Sequence of the first protein:
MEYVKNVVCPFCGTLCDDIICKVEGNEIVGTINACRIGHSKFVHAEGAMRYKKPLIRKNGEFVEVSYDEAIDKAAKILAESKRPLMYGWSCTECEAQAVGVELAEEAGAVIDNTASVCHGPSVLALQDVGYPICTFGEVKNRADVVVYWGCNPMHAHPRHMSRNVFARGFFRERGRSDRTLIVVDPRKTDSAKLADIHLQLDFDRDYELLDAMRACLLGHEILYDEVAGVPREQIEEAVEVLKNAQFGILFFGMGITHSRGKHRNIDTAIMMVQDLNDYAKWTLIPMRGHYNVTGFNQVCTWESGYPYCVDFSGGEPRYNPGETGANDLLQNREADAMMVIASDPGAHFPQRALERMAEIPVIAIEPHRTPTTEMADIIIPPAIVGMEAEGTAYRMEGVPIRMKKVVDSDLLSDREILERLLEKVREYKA

The following describes two proteins that form a bound complex.

Contacts between the two chains:
Residue R168 in the first protein contacts residue G34 in the second protein (closest heavy-atom distance 3.6 Å).
Residue A167 in the first protein contacts residue G34 in the second protein (closest heavy-atom distance 3.4 Å).
Residue C35 in the first protein contacts residue H13 in the second protein (closest heavy-atom distance 3.7 Å).
Residue M154 in the first protein is in contact with residue P72 in the second protein (closest heavy-atom distance 3.8 Å).
Residue K140 in the first protein contacts residue G34 in the second protein (closest heavy-atom distance 2.9 Å).
Residue T31 in the first protein interacts with residue E49 in the second protein (closest heavy-atom distance 3.8 Å).
Residue H39 in the first protein interacts with residue G51 in the second protein (closest heavy-atom distance 3.8 Å).
Residue K22 in the first protein interacts with residue D50 in the second protein (closest heavy-atom distance 3.0 Å).
Residue P158 in the first protein is in contact with residue C15 in the second protein (closest heavy-atom distance 3.1 Å).
Residue M154 in the first protein contacts residue C15 in the second protein (closest heavy-atom distance 3.7 Å).
Residue M154 in the first protein contacts residue N17 in the second protein (closest heavy-atom distance 3.8 Å).
Residue S162 in the first protein interacts with residue C15 in the second protein (closest heavy-atom distance 3.0 Å).
Residue A167 in the first protein is in contact with residue I20 in the second protein (closest heavy-atom distance 3.9 Å).
Residue I32 in the first protein interacts with residue V48 in the second protein (closest heavy-atom distance 3.5 Å).
Residue S162 in the first protein interacts with residue N17 in the second protein (closest heavy-atom distance 3.5 Å).
Residue H39 in the first protein contacts residue D50 in the second protein (closest heavy-atom distance 3.4 Å).
Residue R159 in the first protein contacts residue G37 in the second protein (closest heavy-atom distance 3.4 Å).
Residue F166 in the first protein interacts with residue N17 in the second protein (closest heavy-atom distance 3.5 Å).
Residue N6 in the first protein is in contact with residue T39 in the second protein (closest heavy-atom distance 3.7 Å).
Residue S162 in the first protein interacts with residue I20 in the second protein (closest heavy-atom distance 3.9 Å).
Residue A34 in the first protein interacts with residue G51 in the second protein (closest heavy-atom distance 3.5 Å).
Residue H155 in the first protein contacts residue H13 in the second protein (closest heavy-atom distance 3.6 Å).
Residue L194 in the first protein interacts with residue S70 in the second protein (closest heavy-atom distance 3.8 Å).
Residue M154 in the first protein is in contact with residue H13 in the second protein (closest heavy-atom distance 2.8 Å).
Residue R168 in the first protein is in contact with residue A21 in the second protein (closest heavy-atom distance 3.2 Å).
Residue C35 in the first protein contacts residue G14 in the second protein (closest heavy-atom distance 3.3 Å).
Residue N33 in the first protein is in contact with residue P38 in the second protein (closest heavy-atom distance 3.1 Å).
Residue T31 in the first protein interacts with residue D50 in the second protein (closest heavy-atom distance 2.9 Å).
Residue R168 in the first protein interacts with residue A26 in the second protein (closest heavy-atom distance 3.4 Å).
Residue R163 in the first protein is in contact with residue G35 in the second protein (closest heavy-atom distance 3.5 Å).
Residue C35 in the first protein contacts residue G51 in the second protein (closest heavy-atom distance 3.7 Å).
Residue L194 in the first protein contacts residue N17 in the second protein (closest heavy-atom distance 3.6 Å).
Residue D18 in the first protein is in contact with residue G37 in the second protein (closest heavy-atom distance 2.9 Å).
Residue N33 in the first protein is in contact with residue G37 in the second protein (closest heavy-atom distance 3.5 Å).
Residue F166 in the first protein contacts residue I20 in the second protein (closest heavy-atom distance 3.7 Å).
Residue K5 in the first protein contacts residue D41 in the second protein (closest heavy-atom distance 3.3 Å).
Residue A167 in the first protein contacts residue G35 in the second protein (closest heavy-atom distance 3.6 Å).
Residue R36 in the first protein is in contact with residue C12 in the second protein (closest heavy-atom distance 2.8 Å).
Residue D190 in the first protein is in contact with residue V73 in the second protein (closest heavy-atom distance 3.7 Å).
Residue R159 in the first protein interacts with residue C15 in the second protein (closest heavy-atom distance 3.4 Å).
Residue G30 in the first protein interacts with residue D50 in the second protein (closest heavy-atom distance 3.2 Å).
Residue S162 in the first protein contacts residue G35 in the second protein (closest heavy-atom distance 3.6 Å).
Residue S162 in the first protein interacts with residue G16 in the second protein (closest heavy-atom distance 3.7 Å).
Residue R36 in the first protein contacts residue G51 in the second protein (closest heavy-atom distance 3.3 Å).
Residue R168 in the first protein is in contact with residue A33 in the second protein (closest heavy-atom distance 3.0 Å).
Residue R36 in the first protein interacts with residue H13 in the second protein (closest heavy-atom distance 3.0 Å).
Residue A34 in the first protein is in contact with residue V48 in the second protein (closest heavy-atom distance 3.3 Å).
Residue R36 in the first protein interacts with residue P9 in the second protein (closest heavy-atom distance 2.9 Å).
Residue D190 in the first protein contacts residue P72 in the second protein (closest heavy-atom distance 3.3 Å).
Residue R168 in the first protein contacts residue I20 in the second protein (closest heavy-atom distance 2.9 Å).
Residue I32 in the first protein interacts with residue I47 in the second protein (closest heavy-atom distance 3.9 Å).
Residue F166 in the first protein is in contact with residue S70 in the second protein (closest heavy-atom distance 3.7 Å).
Residue R36 in the first protein interacts with residue E10 in the second protein (closest heavy-atom distance 3.8 Å).
Residue I20 in the first protein is in contact with residue P38 in the second protein (closest heavy-atom distance 3.7 Å).
Residue R36 in the first protein is in contact with residue V52 in the second protein (closest heavy-atom distance 3.4 Å).
Residue L194 in the first protein is in contact with residue P72 in the second protein (closest heavy-atom distance 3.9 Å).
Residue K5 in the first protein contacts residue T39 in the second protein (closest heavy-atom distance 3.0 Å).
Residue K22 in the first protein interacts with residue E49 in the second protein (closest heavy-atom distance 2.7 Å).
Residue N33 in the first protein contacts residue V48 in the second protein (closest heavy-atom distance 2.8 Å).
Residue D18 in the first protein is in contact with residue K36 in the second protein (closest heavy-atom distance 3.8 Å).

Sequence of the second protein:
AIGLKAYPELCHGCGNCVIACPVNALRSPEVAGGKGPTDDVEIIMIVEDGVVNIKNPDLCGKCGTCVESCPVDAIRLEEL